Interface contacts:
Residue L170 in protein 1 contacts residue L141 in protein 2 (closest heavy-atom distance 4.2 Å).
Residue L89 in protein 1 contacts residue L77 in protein 2 (closest heavy-atom distance 4.1 Å).
Residue I156 in protein 1 interacts with residue L131 in protein 2 (closest heavy-atom distance 4.1 Å).
Residue W110 in protein 1 is in contact with residue L98 in protein 2 (closest heavy-atom distance 4.8 Å).
Residue S109 in protein 1 interacts with residue L102 in protein 2 (closest heavy-atom distance 3.8 Å).
Residue L123 in protein 1 interacts with residue I128 in protein 2 (closest heavy-atom distance 4.3 Å).
Residue K159 in protein 1 contacts residue L131 in protein 2 (closest heavy-atom distance 3.8 Å).
Residue L137 in protein 1 contacts residue Q116 in protein 2 (closest heavy-atom distance 4.4 Å).
Residue K160 in protein 1 contacts residue L134 in protein 2 (closest heavy-atom distance 4.2 Å).
Residue L152 in protein 1 is in contact with residue D124 in protein 2 (closest heavy-atom distance 4.6 Å).
Residue I106 in protein 1 is in contact with residue G99 in protein 2 (closest heavy-atom distance 4.7 Å).
Residue T103 in protein 1 contacts residue N95 in protein 2 (closest heavy-atom distance 2.7 Å).
Residue Y119 in protein 1 contacts residue I121 in protein 2 (closest heavy-atom distance 4.3 Å).
Residue L85 in protein 1 is in contact with residue I74 in protein 2 (closest heavy-atom distance 4.8 Å).
Residue S102 in protein 1 interacts with residue N95 in protein 2 (closest heavy-atom distance 3.5 Å).
Residue L89 in protein 1 interacts with residue F81 in protein 2 (closest heavy-atom distance 3.5 Å).
Residue V96 in protein 1 contacts residue H88 in protein 2 (closest heavy-atom distance 4.0 Å).
Residue E162 in protein 1 is in contact with residue K138 in protein 2 (closest heavy-atom distance 3.0 Å).
Residue Q95 in protein 1 interacts with residue H88 in protein 2 (closest heavy-atom distance 4.0 Å).
Residue R167 in protein 1 is in contact with residue L141 in protein 2 (closest heavy-atom distance 3.0 Å).
Residue Y129 in protein 1 contacts residue P118 in protein 2 (closest heavy-atom distance 4.3 Å).
Residue I163 in protein 1 interacts with residue K138 in protein 2 (closest heavy-atom distance 3.5 Å).
Residue V99 in protein 1 contacts residue A92 in protein 2 (closest heavy-atom distance 4.5 Å).
Residue L123 in protein 1 contacts residue I121 in protein 2 (closest heavy-atom distance 3.8 Å).
Residue T103 in protein 1 interacts with residue L91 in protein 2 (closest heavy-atom distance 3.5 Å).
Residue D126 in protein 1 is in contact with residue I128 in protein 2 (closest heavy-atom distance 3.2 Å).
Residue K159 in protein 1 interacts with residue L134 in protein 2 (closest heavy-atom distance 4.7 Å).
Residue Y129 in protein 1 interacts with residue I128 in protein 2 (closest heavy-atom distance 3.6 Å).
Residue L152 in protein 1 interacts with residue L131 in protein 2 (closest heavy-atom distance 4.0 Å).
Residue W110 in protein 1 is in contact with residue L101 in protein 2 (closest heavy-atom distance 4.2 Å).
Residue L123 in protein 1 interacts with residue L125 in protein 2 (closest heavy-atom distance 4.4 Å).
Residue K159 in protein 1 interacts with residue E135 in protein 2 (closest heavy-atom distance 2.7 Å).
Residue Y119 in protein 1 contacts residue L125 in protein 2 (closest heavy-atom distance 3.8 Å).
Residue T103 in protein 1 contacts residue L94 in protein 2 (closest heavy-atom distance 4.7 Å).
Residue I163 in protein 1 interacts with residue L134 in protein 2 (closest heavy-atom distance 3.5 Å).
Residue V99 in protein 1 interacts with residue L91 in protein 2 (closest heavy-atom distance 3.8 Å).
Residue R173 in protein 1 contacts residue L145 in protein 2 (closest heavy-atom distance 3.3 Å).
Residue V99 in protein 1 interacts with residue H88 in protein 2 (closest heavy-atom distance 3.2 Å).
Residue Y92 in protein 1 is in contact with residue F81 in protein 2 (closest heavy-atom distance 4.1 Å).
Residue I156 in protein 1 is in contact with residue A127 in protein 2 (closest heavy-atom distance 3.7 Å).
Residue L166 in protein 1 is in contact with residue K138 in protein 2 (closest heavy-atom distance 3.9 Å).
Residue V155 in protein 1 contacts residue L131 in protein 2 (closest heavy-atom distance 4.7 Å).
Residue L107 in protein 1 contacts residue L98 in protein 2 (closest heavy-atom distance 4.5 Å).
Residue I133 in protein 1 contacts residue Q116 in protein 2 (closest heavy-atom distance 3.6 Å).
Residue W110 in protein 1 contacts residue L102 in protein 2 (closest heavy-atom distance 3.4 Å).
Residue I113 in protein 1 interacts with residue L102 in protein 2 (closest heavy-atom distance 3.6 Å).
Residue L152 in protein 1 contacts residue A127 in protein 2 (closest heavy-atom distance 4.0 Å).
Residue V96 in protein 1 interacts with residue L84 in protein 2 (closest heavy-atom distance 4.3 Å).
Residue I106 in protein 1 is in contact with residue L98 in protein 2 (closest heavy-atom distance 4.0 Å).
Residue I163 in protein 1 interacts with residue E137 in protein 2 (closest heavy-atom distance 4.5 Å).
Residue L123 in protein 1 contacts residue D124 in protein 2 (closest heavy-atom distance 4.0 Å).
Residue K159 in protein 1 is in contact with residue K138 in protein 2 (closest heavy-atom distance 4.0 Å).
Residue V99 in protein 1 is in contact with residue N95 in protein 2 (closest heavy-atom distance 3.5 Å).
Residue I106 in protein 1 is in contact with residue N95 in protein 2 (closest heavy-atom distance 3.8 Å).
Residue M77 in protein 1 interacts with residue L70 in protein 2 (closest heavy-atom distance 3.9 Å).
Residue I156 in protein 1 is in contact with residue Q130 in protein 2 (closest heavy-atom distance 3.3 Å).
Residue R136 in protein 1 contacts residue Q116 in protein 2 (closest heavy-atom distance 4.5 Å).
Residue L123 in protein 1 contacts residue P118 in protein 2 (closest heavy-atom distance 3.8 Å).
Residue I74 in protein 1 interacts with residue I67 in protein 2 (closest heavy-atom distance 4.7 Å).
Residue V81 in protein 1 contacts residue I74 in protein 2 (closest heavy-atom distance 4.2 Å).

Sequence of protein 2:
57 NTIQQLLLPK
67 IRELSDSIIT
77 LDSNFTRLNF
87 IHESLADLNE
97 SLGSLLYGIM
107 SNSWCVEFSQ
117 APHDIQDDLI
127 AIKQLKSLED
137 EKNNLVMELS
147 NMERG

The following describes two proteins that form a bound complex.

Sequence of protein 1:
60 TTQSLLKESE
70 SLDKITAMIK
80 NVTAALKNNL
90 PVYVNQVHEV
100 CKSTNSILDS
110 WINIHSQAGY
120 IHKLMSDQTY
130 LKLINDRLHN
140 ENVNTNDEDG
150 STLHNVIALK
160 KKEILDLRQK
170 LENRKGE